Sequence of protein 1:
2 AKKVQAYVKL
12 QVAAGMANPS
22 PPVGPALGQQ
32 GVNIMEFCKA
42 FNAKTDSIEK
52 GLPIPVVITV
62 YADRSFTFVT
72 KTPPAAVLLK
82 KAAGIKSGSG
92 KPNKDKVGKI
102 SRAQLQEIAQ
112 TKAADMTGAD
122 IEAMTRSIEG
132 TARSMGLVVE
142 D

These two protein chains interact to form a complex.

Sequence of protein 2:
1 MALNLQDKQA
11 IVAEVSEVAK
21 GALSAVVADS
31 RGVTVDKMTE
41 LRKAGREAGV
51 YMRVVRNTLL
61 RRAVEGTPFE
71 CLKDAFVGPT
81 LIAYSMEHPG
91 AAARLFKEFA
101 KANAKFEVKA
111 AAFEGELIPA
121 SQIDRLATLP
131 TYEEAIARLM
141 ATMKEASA

Interface contacts:
Residue G49 in protein 2 is in contact with residue A120 in protein 1 (closest heavy-atom distance 5.0 Å).
Residue V50 in protein 2 interacts with residue A120 in protein 1 (closest heavy-atom distance 4.2 Å).